Sequence of the second protein:
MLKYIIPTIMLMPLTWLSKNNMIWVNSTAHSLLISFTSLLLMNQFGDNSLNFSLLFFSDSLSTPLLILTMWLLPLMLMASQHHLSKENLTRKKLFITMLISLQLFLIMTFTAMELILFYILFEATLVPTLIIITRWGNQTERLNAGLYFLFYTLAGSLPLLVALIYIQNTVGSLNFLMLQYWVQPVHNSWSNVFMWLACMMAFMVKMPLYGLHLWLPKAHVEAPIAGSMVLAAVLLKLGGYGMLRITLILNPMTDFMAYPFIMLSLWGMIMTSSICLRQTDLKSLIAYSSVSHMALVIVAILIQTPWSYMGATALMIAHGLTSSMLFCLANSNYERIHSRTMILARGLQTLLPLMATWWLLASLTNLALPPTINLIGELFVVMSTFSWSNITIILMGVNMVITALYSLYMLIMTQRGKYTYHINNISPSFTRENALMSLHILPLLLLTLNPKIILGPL

Sequence of the first protein:
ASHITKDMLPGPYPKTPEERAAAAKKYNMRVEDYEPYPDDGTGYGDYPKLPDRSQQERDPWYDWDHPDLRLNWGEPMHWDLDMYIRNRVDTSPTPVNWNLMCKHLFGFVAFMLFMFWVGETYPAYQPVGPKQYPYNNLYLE

Interface contacts:
Residue Y409 in the second protein interacts with residue Y84 in the first protein (closest heavy-atom distance 5.0 Å).
Residue R278 in the second protein interacts with residue Y84 in the first protein (closest heavy-atom distance 4.5 Å).
Residue R278 in the second protein is in contact with residue I85 in the first protein (closest heavy-atom distance 4.0 Å).
Residue R278 in the second protein is in contact with residue D82 in the first protein (closest heavy-atom distance 4.0 Å).
Residue Y419 in the second protein contacts residue G74 in the first protein (closest heavy-atom distance 4.9 Å).
Residue R278 in the second protein is in contact with residue M83 in the first protein (closest heavy-atom distance 4.2 Å).
Residue R346 in the second protein is in contact with residue N72 in the first protein (closest heavy-atom distance 4.6 Å).

The following describes two proteins that form a bound complex.